Sequence of the first protein:
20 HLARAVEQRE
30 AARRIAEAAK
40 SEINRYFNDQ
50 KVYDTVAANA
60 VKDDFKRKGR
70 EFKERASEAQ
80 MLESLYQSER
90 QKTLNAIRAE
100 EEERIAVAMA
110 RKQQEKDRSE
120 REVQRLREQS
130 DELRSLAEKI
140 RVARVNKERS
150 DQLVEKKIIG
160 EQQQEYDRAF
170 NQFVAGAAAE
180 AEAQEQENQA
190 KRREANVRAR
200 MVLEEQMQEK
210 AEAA

The following describes two proteins that form a bound complex.

Sequence of the second protein:
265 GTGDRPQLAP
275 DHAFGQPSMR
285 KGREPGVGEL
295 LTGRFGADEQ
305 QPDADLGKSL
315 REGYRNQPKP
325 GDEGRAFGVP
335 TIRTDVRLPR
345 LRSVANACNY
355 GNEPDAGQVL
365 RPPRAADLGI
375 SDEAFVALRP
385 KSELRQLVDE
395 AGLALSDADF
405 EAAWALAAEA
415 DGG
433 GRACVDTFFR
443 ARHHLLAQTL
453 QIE

Residue-level contacts at the interface:
Residue K111 in the first protein is in contact with residue Q390 in the second protein (closest heavy-atom distance 3.3 Å).
Residue E100 in the first protein interacts with residue H445 in the second protein (closest heavy-atom distance 4.3 Å).
Residue K115 in the first protein is in contact with residue E387 in the second protein (closest heavy-atom distance 4.7 Å).
Residue A107 in the first protein interacts with residue E394 in the second protein (closest heavy-atom distance 3.9 Å).
Residue Q112 in the first protein interacts with residue I374 in the second protein (closest heavy-atom distance 4.8 Å).
Residue E100 in the first protein contacts residue G396 in the second protein (closest heavy-atom distance 4.4 Å).
Residue R89 in the first protein is in contact with residue Q450 in the second protein (closest heavy-atom distance 2.5 Å).
Residue R103 in the first protein interacts with residue G396 in the second protein (closest heavy-atom distance 3.3 Å).
Residue R89 in the first protein is in contact with residue A449 in the second protein (closest heavy-atom distance 3.6 Å).
Residue A109 in the first protein interacts with residue I374 in the second protein (closest heavy-atom distance 3.4 Å).
Residue R97 in the first protein interacts with residue F441 in the second protein (closest heavy-atom distance 4.3 Å).
Residue E101 in the first protein is in contact with residue R368 in the second protein (closest heavy-atom distance 3.0 Å).
Residue I104 in the first protein interacts with residue A395 in the second protein (closest heavy-atom distance 4.4 Å).
Residue A109 in the first protein interacts with residue L372 in the second protein (closest heavy-atom distance 3.9 Å).
Residue V106 in the first protein contacts residue L372 in the second protein (closest heavy-atom distance 4.0 Å).
Residue A107 in the first protein is in contact with residue L391 in the second protein (closest heavy-atom distance 3.9 Å).
Residue A105 in the first protein contacts residue I374 in the second protein (closest heavy-atom distance 3.3 Å).
Residue R110 in the first protein interacts with residue E394 in the second protein (closest heavy-atom distance 3.8 Å).
Residue E88 in the first protein is in contact with residue I454 in the second protein (closest heavy-atom distance 3.2 Å).
Residue R97 in the first protein interacts with residue A449 in the second protein (closest heavy-atom distance 4.0 Å).
Residue R103 in the first protein is in contact with residue A395 in the second protein (closest heavy-atom distance 3.4 Å).
Residue K111 in the first protein interacts with residue E387 in the second protein (closest heavy-atom distance 4.3 Å).
Residue T92 in the first protein is in contact with residue L452 in the second protein (closest heavy-atom distance 4.6 Å).
Residue E100 in the first protein contacts residue L397 in the second protein (closest heavy-atom distance 3.1 Å).
Residue M108 in the first protein interacts with residue I374 in the second protein (closest heavy-atom distance 3.6 Å).
Residue R97 in the first protein interacts with residue H445 in the second protein (closest heavy-atom distance 3.4 Å).
Residue R103 in the first protein contacts residue L397 in the second protein (closest heavy-atom distance 4.2 Å).
Residue A105 in the first protein is in contact with residue L372 in the second protein (closest heavy-atom distance 3.8 Å).
Residue I96 in the first protein is in contact with residue H445 in the second protein (closest heavy-atom distance 4.2 Å).
Residue I104 in the first protein is in contact with residue L397 in the second protein (closest heavy-atom distance 4.4 Å).
Residue Y85 in the first protein interacts with residue L452 in the second protein (closest heavy-atom distance 4.0 Å).
Residue M108 in the first protein is in contact with residue V437 in the second protein (closest heavy-atom distance 4.5 Å).
Residue K111 in the first protein contacts residue L391 in the second protein (closest heavy-atom distance 4.2 Å).
Residue R89 in the first protein contacts residue L452 in the second protein (closest heavy-atom distance 3.0 Å).
Residue E100 in the first protein is in contact with residue F441 in the second protein (closest heavy-atom distance 3.7 Å).
Residue Y85 in the first protein contacts residue Q453 in the second protein (closest heavy-atom distance 4.1 Å).
Residue L93 in the first protein contacts residue L448 in the second protein (closest heavy-atom distance 4.3 Å).
Residue M108 in the first protein interacts with residue A378 in the second protein (closest heavy-atom distance 4.4 Å).
Residue I104 in the first protein is in contact with residue F441 in the second protein (closest heavy-atom distance 4.5 Å).
Residue M108 in the first protein contacts residue R383 in the second protein (closest heavy-atom distance 3.5 Å).
Residue E102 in the first protein contacts residue R368 in the second protein (closest heavy-atom distance 3.3 Å).
Residue A105 in the first protein contacts residue A369 in the second protein (closest heavy-atom distance 3.7 Å).
Residue M108 in the first protein is in contact with residue F379 in the second protein (closest heavy-atom distance 4.2 Å).
Residue R89 in the first protein is in contact with residue T451 in the second protein (closest heavy-atom distance 3.4 Å).
Residue K111 in the first protein interacts with residue E394 in the second protein (closest heavy-atom distance 3.9 Å).
Residue M108 in the first protein interacts with residue L391 in the second protein (closest heavy-atom distance 3.7 Å).
Residue R89 in the first protein contacts residue L448 in the second protein (closest heavy-atom distance 4.7 Å).
Residue I96 in the first protein interacts with residue L448 in the second protein (closest heavy-atom distance 4.8 Å).
Residue Q113 in the first protein contacts residue L372 in the second protein (closest heavy-atom distance 4.0 Å).
Residue E101 in the first protein contacts residue F441 in the second protein (closest heavy-atom distance 3.8 Å).
Residue I104 in the first protein is in contact with residue V437 in the second protein (closest heavy-atom distance 4.9 Å).
Residue A107 in the first protein interacts with residue A395 in the second protein (closest heavy-atom distance 3.6 Å).
Residue E100 in the first protein contacts residue R444 in the second protein (closest heavy-atom distance 3.9 Å).
Residue I96 in the first protein is in contact with residue R444 in the second protein (closest heavy-atom distance 4.2 Å).
Residue L93 in the first protein is in contact with residue A449 in the second protein (closest heavy-atom distance 4.3 Å).
Residue T92 in the first protein interacts with residue I454 in the second protein (closest heavy-atom distance 4.2 Å).
Residue Q112 in the first protein interacts with residue G373 in the second protein (closest heavy-atom distance 3.6 Å).
Residue I104 in the first protein is in contact with residue L391 in the second protein (closest heavy-atom distance 3.7 Å).
Residue L93 in the first protein interacts with residue L452 in the second protein (closest heavy-atom distance 3.4 Å).
Residue Y85 in the first protein contacts residue I454 in the second protein (closest heavy-atom distance 3.3 Å).